Sequence of chain B:
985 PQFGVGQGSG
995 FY

Sequence of chain A:
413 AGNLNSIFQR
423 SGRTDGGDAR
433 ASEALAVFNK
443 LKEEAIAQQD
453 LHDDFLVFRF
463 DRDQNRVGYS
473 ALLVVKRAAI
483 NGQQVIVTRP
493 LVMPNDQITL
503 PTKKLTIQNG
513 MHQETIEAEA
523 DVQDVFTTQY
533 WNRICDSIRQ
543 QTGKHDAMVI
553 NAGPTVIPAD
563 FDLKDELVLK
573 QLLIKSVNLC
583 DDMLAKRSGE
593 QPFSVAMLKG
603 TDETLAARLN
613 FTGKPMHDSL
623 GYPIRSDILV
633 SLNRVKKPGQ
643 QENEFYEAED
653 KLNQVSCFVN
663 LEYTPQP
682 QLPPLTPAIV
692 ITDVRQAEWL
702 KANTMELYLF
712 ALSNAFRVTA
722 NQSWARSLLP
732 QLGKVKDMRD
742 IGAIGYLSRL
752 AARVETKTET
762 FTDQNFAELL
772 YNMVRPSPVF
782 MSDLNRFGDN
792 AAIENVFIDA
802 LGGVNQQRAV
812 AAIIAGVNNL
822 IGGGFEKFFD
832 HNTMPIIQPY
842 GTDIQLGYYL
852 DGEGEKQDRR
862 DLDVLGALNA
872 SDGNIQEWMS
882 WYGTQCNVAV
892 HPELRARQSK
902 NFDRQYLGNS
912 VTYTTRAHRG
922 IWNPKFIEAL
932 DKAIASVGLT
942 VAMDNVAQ

Contacts between the two chains:
Residue G803 in chain A contacts residue G988 in chain B (closest heavy-atom distance 4.4 Å).
Residue D800 in chain A is in contact with residue G988 in chain B (closest heavy-atom distance 2.8 Å).
Residue W533 in chain A contacts residue Q991 in chain B (closest heavy-atom distance 3.3 Å).
Residue R787 in chain A interacts with residue V989 in chain B (closest heavy-atom distance 3.2 Å).
Residue N553 in chain A contacts residue G992 in chain B (closest heavy-atom distance 2.8 Å).
Residue R787 in chain A contacts residue F987 in chain B (closest heavy-atom distance 4.7 Å).
Residue I799 in chain A is in contact with residue F987 in chain B (closest heavy-atom distance 3.5 Å).
Residue M585 in chain A is in contact with residue G994 in chain B (closest heavy-atom distance 4.5 Å).
Residue V551 in chain A contacts residue G992 in chain B (closest heavy-atom distance 3.9 Å).
Residue W533 in chain A is in contact with residue G992 in chain B (closest heavy-atom distance 4.1 Å).
Residue T530 in chain A contacts residue G990 in chain B (closest heavy-atom distance 3.5 Å).
Residue T530 in chain A is in contact with residue V989 in chain B (closest heavy-atom distance 4.5 Å).
Residue K588 in chain A contacts residue G994 in chain B (closest heavy-atom distance 3.0 Å).
Residue I552 in chain A is in contact with residue S993 in chain B (closest heavy-atom distance 4.5 Å).
Residue G804 in chain A contacts residue F987 in chain B (closest heavy-atom distance 3.6 Å).
Residue M585 in chain A is in contact with residue S993 in chain B (closest heavy-atom distance 3.1 Å).
Residue I552 in chain A is in contact with residue G994 in chain B (closest heavy-atom distance 4.6 Å).
Residue D800 in chain A is in contact with residue F987 in chain B (closest heavy-atom distance 3.8 Å).
Residue D800 in chain A contacts residue Y996 in chain B (closest heavy-atom distance 4.9 Å).
Residue V797 in chain A is in contact with residue F995 in chain B (closest heavy-atom distance 3.6 Å).
Residue I552 in chain A is in contact with residue G992 in chain B (closest heavy-atom distance 3.4 Å).
Residue V805 in chain A contacts residue F987 in chain B (closest heavy-atom distance 4.4 Å).
Residue D800 in chain A is in contact with residue V989 in chain B (closest heavy-atom distance 4.1 Å).
Residue M706 in chain A is in contact with residue F995 in chain B (closest heavy-atom distance 4.2 Å).
Residue K588 in chain A contacts residue F995 in chain B (closest heavy-atom distance 3.4 Å).
Residue A813 in chain A is in contact with residue F995 in chain B (closest heavy-atom distance 4.3 Å).
Residue N553 in chain A contacts residue G990 in chain B (closest heavy-atom distance 4.9 Å).
Residue G803 in chain A is in contact with residue F987 in chain B (closest heavy-atom distance 3.1 Å).
Residue N806 in chain A is in contact with residue F987 in chain B (closest heavy-atom distance 4.7 Å).
Residue N553 in chain A is in contact with residue Q991 in chain B (closest heavy-atom distance 3.1 Å).
Residue R809 in chain A is in contact with residue Y996 in chain B (closest heavy-atom distance 3.5 Å).
Residue G804 in chain A interacts with residue G988 in chain B (closest heavy-atom distance 4.7 Å).
Residue R787 in chain A interacts with residue Q986 in chain B (closest heavy-atom distance 3.3 Å).
Residue H919 in chain A interacts with residue Q986 in chain B (closest heavy-atom distance 4.7 Å).
Residue I794 in chain A interacts with residue F995 in chain B (closest heavy-atom distance 4.1 Å).
Residue P840 in chain A interacts with residue F987 in chain B (closest heavy-atom distance 4.6 Å).
Residue T530 in chain A contacts residue Q991 in chain B (closest heavy-atom distance 3.8 Å).
Residue L802 in chain A interacts with residue F987 in chain B (closest heavy-atom distance 3.5 Å).
Residue M585 in chain A is in contact with residue F995 in chain B (closest heavy-atom distance 4.0 Å).
Residue K588 in chain A interacts with residue Y996 in chain B (closest heavy-atom distance 4.8 Å).
Residue A793 in chain A interacts with residue F995 in chain B (closest heavy-atom distance 3.0 Å).
Residue N553 in chain A is in contact with residue S993 in chain B (closest heavy-atom distance 3.9 Å).
Residue N806 in chain A interacts with residue Y996 in chain B (closest heavy-atom distance 3.1 Å).
Residue V805 in chain A is in contact with residue G988 in chain B (closest heavy-atom distance 4.6 Å).
Residue N806 in chain A is in contact with residue G988 in chain B (closest heavy-atom distance 3.3 Å).
Residue A810 in chain A contacts residue Y996 in chain B (closest heavy-atom distance 4.9 Å).

This data describes a binding interaction between two proteins.